Sequence of the first protein:
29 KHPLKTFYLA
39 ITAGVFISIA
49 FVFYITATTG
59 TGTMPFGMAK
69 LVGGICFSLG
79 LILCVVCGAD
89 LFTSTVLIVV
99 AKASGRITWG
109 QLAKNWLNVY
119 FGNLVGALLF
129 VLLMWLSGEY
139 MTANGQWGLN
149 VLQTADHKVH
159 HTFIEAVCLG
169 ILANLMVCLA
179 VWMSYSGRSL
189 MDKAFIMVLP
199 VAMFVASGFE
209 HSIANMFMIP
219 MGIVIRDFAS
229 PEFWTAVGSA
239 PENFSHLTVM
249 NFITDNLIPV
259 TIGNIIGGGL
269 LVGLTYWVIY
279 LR

Contacts between the two chains:
Residue D190 in the second protein is in contact with residue M189 in the first protein (closest heavy-atom distance 2.7 Å).
Residue L69 in the second protein is in contact with residue F51 in the first protein (closest heavy-atom distance 3.7 Å).
Residue E163 in the second protein interacts with residue L134 in the first protein (closest heavy-atom distance 3.7 Å).
Residue M66 in the second protein is in contact with residue M62 in the first protein (closest heavy-atom distance 3.6 Å).
Residue W275 in the second protein interacts with residue Y36 in the first protein (closest heavy-atom distance 3.7 Å).
Residue D190 in the second protein interacts with residue S187 in the first protein (closest heavy-atom distance 3.7 Å).
Residue M66 in the second protein is in contact with residue V70 in the first protein (closest heavy-atom distance 3.6 Å).
Residue L197 in the second protein interacts with residue L77 in the first protein (closest heavy-atom distance 3.8 Å).
Residue L272 in the second protein interacts with residue T40 in the first protein (closest heavy-atom distance 3.2 Å).
Residue L177 in the second protein contacts residue F44 in the first protein (closest heavy-atom distance 3.8 Å).
Residue P63 in the second protein is in contact with residue M62 in the first protein (closest heavy-atom distance 3.7 Å).
Residue C166 in the second protein contacts residue S135 in the first protein (closest heavy-atom distance 3.8 Å).
Residue C166 in the second protein interacts with residue L131 in the first protein (closest heavy-atom distance 3.8 Å).
Residue P63 in the second protein interacts with residue T59 in the first protein (closest heavy-atom distance 3.8 Å).
Residue F207 in the second protein is in contact with residue E137 in the first protein (closest heavy-atom distance 3.9 Å).
Residue F64 in the second protein interacts with residue T57 in the first protein (closest heavy-atom distance 3.8 Å).
Residue L170 in the second protein interacts with residue S135 in the first protein (closest heavy-atom distance 3.6 Å).
Residue G65 in the second protein interacts with residue T54 in the first protein (closest heavy-atom distance 3.2 Å).
Residue I194 in the second protein interacts with residue A192 in the first protein (closest heavy-atom distance 3.4 Å).
Residue M201 in the second protein contacts residue L77 in the first protein (closest heavy-atom distance 3.7 Å).
Residue M66 in the second protein interacts with residue T59 in the first protein (closest heavy-atom distance 3.0 Å).
Residue I194 in the second protein contacts residue I80 in the first protein (closest heavy-atom distance 3.9 Å).
Residue L279 in the second protein contacts residue K33 in the first protein (closest heavy-atom distance 3.4 Å).
Residue W180 in the second protein is in contact with residue C85 in the first protein (closest heavy-atom distance 3.7 Å).
Residue M181 in the second protein contacts residue V84 in the first protein (closest heavy-atom distance 3.4 Å).
Residue L170 in the second protein contacts residue F128 in the first protein (closest heavy-atom distance 3.4 Å).
Residue G185 in the second protein contacts residue L188 in the first protein (closest heavy-atom distance 3.6 Å).
Residue M181 in the second protein is in contact with residue L188 in the first protein (closest heavy-atom distance 3.3 Å).
Residue F64 in the second protein interacts with residue T140 in the first protein (closest heavy-atom distance 3.8 Å).
Residue C166 in the second protein is in contact with residue L134 in the first protein (closest heavy-atom distance 3.5 Å).
Residue G65 in the second protein contacts residue A55 in the first protein (closest heavy-atom distance 3.6 Å).
Residue E163 in the second protein contacts residue G136 in the first protein (closest heavy-atom distance 3.8 Å).
Residue S205 in the second protein contacts residue E137 in the first protein (closest heavy-atom distance 2.6 Å).
Residue G65 in the second protein is in contact with residue T57 in the first protein (closest heavy-atom distance 3.0 Å).
Residue A204 in the second protein is in contact with residue T54 in the first protein (closest heavy-atom distance 3.5 Å).
Residue M181 in the second protein contacts residue I80 in the first protein (closest heavy-atom distance 4.0 Å).
Residue L69 in the second protein is in contact with residue C74 in the first protein (closest heavy-atom distance 3.7 Å).
Residue M201 in the second protein is in contact with residue F51 in the first protein (closest heavy-atom distance 3.5 Å).
Residue D190 in the second protein contacts residue L188 in the first protein (closest heavy-atom distance 3.1 Å).
Residue M181 in the second protein interacts with residue L81 in the first protein (closest heavy-atom distance 3.5 Å).
Residue M201 in the second protein is in contact with residue V50 in the first protein (closest heavy-atom distance 3.5 Å).
Residue L170 in the second protein contacts residue M132 in the first protein (closest heavy-atom distance 3.7 Å).
Residue L69 in the second protein contacts residue V70 in the first protein (closest heavy-atom distance 3.5 Å).
Residue S184 in the second protein contacts residue L188 in the first protein (closest heavy-atom distance 3.8 Å).
Residue L167 in the second protein contacts residue E137 in the first protein (closest heavy-atom distance 3.8 Å).
Residue P198 in the second protein interacts with residue L77 in the first protein (closest heavy-atom distance 3.8 Å).
Residue L197 in the second protein contacts residue I80 in the first protein (closest heavy-atom distance 3.8 Å).
Residue M189 in the second protein contacts residue M189 in the first protein (closest heavy-atom distance 3.8 Å).
Residue F193 in the second protein interacts with residue F193 in the first protein (closest heavy-atom distance 3.8 Å).
Residue L167 in the second protein interacts with residue S135 in the first protein (closest heavy-atom distance 3.9 Å).
Residue L170 in the second protein contacts residue L131 in the first protein (closest heavy-atom distance 3.5 Å).
Residue M201 in the second protein is in contact with residue I47 in the first protein (closest heavy-atom distance 3.7 Å).
Residue E163 in the second protein interacts with residue S135 in the first protein (closest heavy-atom distance 3.6 Å).
Residue P63 in the second protein contacts residue G58 in the first protein (closest heavy-atom distance 3.3 Å).
Residue V276 in the second protein interacts with residue K33 in the first protein (closest heavy-atom distance 3.2 Å).
Residue M174 in the second protein is in contact with residue I47 in the first protein (closest heavy-atom distance 3.7 Å).
Residue S205 in the second protein is in contact with residue T54 in the first protein (closest heavy-atom distance 2.8 Å).
Residue M66 in the second protein contacts residue A55 in the first protein (closest heavy-atom distance 3.0 Å).
Residue I194 in the second protein interacts with residue L188 in the first protein (closest heavy-atom distance 3.9 Å).
Residue L197 in the second protein contacts residue F51 in the first protein (closest heavy-atom distance 3.5 Å).

Sequence of the second protein:
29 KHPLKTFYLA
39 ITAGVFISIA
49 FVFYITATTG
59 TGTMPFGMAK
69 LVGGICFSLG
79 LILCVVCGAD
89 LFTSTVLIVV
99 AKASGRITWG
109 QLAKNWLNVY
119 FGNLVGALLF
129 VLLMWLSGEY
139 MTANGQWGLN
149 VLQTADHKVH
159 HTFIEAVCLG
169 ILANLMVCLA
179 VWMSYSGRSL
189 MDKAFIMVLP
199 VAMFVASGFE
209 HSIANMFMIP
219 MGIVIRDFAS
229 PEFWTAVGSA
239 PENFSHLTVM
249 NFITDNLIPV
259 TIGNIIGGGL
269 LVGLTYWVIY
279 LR

This data describes a binding interaction between two proteins.